These two protein chains interact to form a complex.

Sequence of protein 1:
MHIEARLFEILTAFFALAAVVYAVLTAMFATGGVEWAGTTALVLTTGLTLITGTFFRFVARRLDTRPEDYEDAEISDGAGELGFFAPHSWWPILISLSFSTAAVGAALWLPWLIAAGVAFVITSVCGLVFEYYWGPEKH

Contacts between the two chains:
Residue L306 in protein 2 contacts residue F14 in protein 1 (closest heavy-atom distance 3.5 Å).
Residue H239 in protein 2 contacts residue W109 in protein 1 (closest heavy-atom distance 3.5 Å).
Residue W127 in protein 2 is in contact with residue I93 in protein 1 (closest heavy-atom distance 3.5 Å).
Residue T202 in protein 2 interacts with residue D69 in protein 1 (closest heavy-atom distance 3.3 Å).
Residue P119 in protein 2 is in contact with residue A86 in protein 1 (closest heavy-atom distance 3.4 Å).
Residue R120 in protein 2 contacts residue E131 in protein 1 (closest heavy-atom distance 2.8 Å).
Residue P199 in protein 2 contacts residue E68 in protein 1 (closest heavy-atom distance 3.0 Å).
Residue T35 in protein 2 contacts residue H88 in protein 1 (closest heavy-atom distance 3.4 Å).
Residue F131 in protein 2 contacts residue I93 in protein 1 (closest heavy-atom distance 3.5 Å).
Residue R537 in protein 2 contacts residue D72 in protein 1 (closest heavy-atom distance 3.0 Å).
Residue T33 in protein 2 interacts with residue S89 in protein 1 (closest heavy-atom distance 2.5 Å).
Residue W311 in protein 2 interacts with residue L42 in protein 1 (closest heavy-atom distance 3.5 Å).
Residue I218 in protein 2 contacts residue F8 in protein 1 (closest heavy-atom distance 3.6 Å).
Residue P534 in protein 2 contacts residue I75 in protein 1 (closest heavy-atom distance 3.3 Å).
Residue V194 in protein 2 contacts residue R66 in protein 1 (closest heavy-atom distance 3.5 Å).
Residue R120 in protein 2 interacts with residue P92 in protein 1 (closest heavy-atom distance 3.3 Å).
Residue R197 in protein 2 interacts with residue R66 in protein 1 (closest heavy-atom distance 3.6 Å).
Residue D169 in protein 2 contacts residue A107 in protein 1 (closest heavy-atom distance 3.2 Å).
Residue D115 in protein 2 contacts residue F85 in protein 1 (closest heavy-atom distance 3.6 Å).
Residue R535 in protein 2 interacts with residue E74 in protein 1 (closest heavy-atom distance 3.4 Å).
Residue W127 in protein 2 interacts with residue S96 in protein 1 (closest heavy-atom distance 3.4 Å).
Residue R120 in protein 2 interacts with residue S89 in protein 1 (closest heavy-atom distance 3.4 Å).
Residue M201 in protein 2 interacts with residue E68 in protein 1 (closest heavy-atom distance 2.9 Å).
Residue T35 in protein 2 contacts residue P87 in protein 1 (closest heavy-atom distance 3.4 Å).
Residue L533 in protein 2 is in contact with residue I75 in protein 1 (closest heavy-atom distance 3.3 Å).
Residue F131 in protein 2 contacts residue S96 in protein 1 (closest heavy-atom distance 3.2 Å).
Residue F326 in protein 2 is in contact with residue Y22 in protein 1 (closest heavy-atom distance 3.4 Å).
Residue P199 in protein 2 interacts with residue P67 in protein 1 (closest heavy-atom distance 2.9 Å).
Residue A305 in protein 2 interacts with residue F15 in protein 1 (closest heavy-atom distance 3.1 Å).
Residue P199 in protein 2 interacts with residue A73 in protein 1 (closest heavy-atom distance 3.4 Å).
Residue F261 in protein 2 contacts residue L42 in protein 1 (closest heavy-atom distance 3.5 Å).
Residue R205 in protein 2 interacts with residue E71 in protein 1 (closest heavy-atom distance 3.6 Å).
Residue H239 in protein 2 is in contact with residue A106 in protein 1 (closest heavy-atom distance 3.4 Å).
Residue Y29 in protein 2 is in contact with residue W90 in protein 1 (closest heavy-atom distance 3.6 Å).
Residue R197 in protein 2 interacts with residue E68 in protein 1 (closest heavy-atom distance 2.6 Å).
Residue G200 in protein 2 interacts with residue A73 in protein 1 (closest heavy-atom distance 3.4 Å).
Residue V194 in protein 2 interacts with residue E4 in protein 1 (closest heavy-atom distance 3.3 Å).
Residue V177 in protein 2 contacts residue F99 in protein 1 (closest heavy-atom distance 3.6 Å).
Residue I222 in protein 2 is in contact with residue T45 in protein 1 (closest heavy-atom distance 3.5 Å).
Residue M173 in protein 2 is in contact with residue A103 in protein 1 (closest heavy-atom distance 3.3 Å).
Residue V177 in protein 2 is in contact with residue A103 in protein 1 (closest heavy-atom distance 3.6 Å).
Residue W311 in protein 2 is in contact with residue Y22 in protein 1 (closest heavy-atom distance 3.4 Å).
Residue M196 in protein 2 contacts residue F85 in protein 1 (closest heavy-atom distance 3.5 Å).
Residue A320 in protein 2 interacts with residue E35 in protein 1 (closest heavy-atom distance 3.4 Å).
Residue A198 in protein 2 contacts residue E68 in protein 1 (closest heavy-atom distance 3.2 Å).
Residue A305 in protein 2 is in contact with residue F14 in protein 1 (closest heavy-atom distance 3.2 Å).
Residue T33 in protein 2 interacts with residue H88 in protein 1 (closest heavy-atom distance 3.0 Å).
Residue W311 in protein 2 interacts with residue G38 in protein 1 (closest heavy-atom distance 3.5 Å).
Residue T35 in protein 2 is in contact with residue A86 in protein 1 (closest heavy-atom distance 2.6 Å).
Residue L124 in protein 2 interacts with residue P92 in protein 1 (closest heavy-atom distance 3.5 Å).
Residue R205 in protein 2 contacts residue D72 in protein 1 (closest heavy-atom distance 3.3 Å).
Residue R120 in protein 2 contacts residue L128 in protein 1 (closest heavy-atom distance 2.3 Å).
Residue H257 in protein 2 interacts with residue E35 in protein 1 (closest heavy-atom distance 2.9 Å).
Residue W211 in protein 2 interacts with residue L7 in protein 1 (closest heavy-atom distance 3.6 Å).
Residue M203 in protein 2 interacts with residue E4 in protein 1 (closest heavy-atom distance 3.3 Å).
Residue P114 in protein 2 contacts residue F85 in protein 1 (closest heavy-atom distance 3.6 Å).
Residue R537 in protein 2 interacts with residue A73 in protein 1 (closest heavy-atom distance 3.0 Å).
Residue L322 in protein 2 is in contact with residue L25 in protein 1 (closest heavy-atom distance 3.3 Å).
Residue L322 in protein 2 contacts residue F29 in protein 1 (closest heavy-atom distance 3.4 Å).
Residue H239 in protein 2 contacts residue A107 in protein 1 (closest heavy-atom distance 3.0 Å).

Sequence of protein 2:
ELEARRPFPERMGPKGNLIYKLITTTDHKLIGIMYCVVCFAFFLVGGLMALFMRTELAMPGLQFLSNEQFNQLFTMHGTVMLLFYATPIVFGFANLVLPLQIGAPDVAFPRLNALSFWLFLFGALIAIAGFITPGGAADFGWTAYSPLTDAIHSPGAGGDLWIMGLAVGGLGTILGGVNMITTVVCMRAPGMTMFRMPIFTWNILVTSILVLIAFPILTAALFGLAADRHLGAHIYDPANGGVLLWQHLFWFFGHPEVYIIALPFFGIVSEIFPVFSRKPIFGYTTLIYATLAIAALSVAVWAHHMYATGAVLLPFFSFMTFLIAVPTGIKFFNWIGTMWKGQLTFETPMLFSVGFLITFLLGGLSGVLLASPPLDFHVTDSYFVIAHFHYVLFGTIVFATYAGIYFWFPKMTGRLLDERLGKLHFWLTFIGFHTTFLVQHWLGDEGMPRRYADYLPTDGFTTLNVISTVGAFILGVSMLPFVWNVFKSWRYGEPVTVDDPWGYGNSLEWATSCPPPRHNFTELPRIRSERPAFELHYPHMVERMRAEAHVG